Sequence of the first protein:
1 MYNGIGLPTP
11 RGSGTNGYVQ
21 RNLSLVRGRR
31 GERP

This data describes a binding interaction between two proteins.

Sequence of the second protein:
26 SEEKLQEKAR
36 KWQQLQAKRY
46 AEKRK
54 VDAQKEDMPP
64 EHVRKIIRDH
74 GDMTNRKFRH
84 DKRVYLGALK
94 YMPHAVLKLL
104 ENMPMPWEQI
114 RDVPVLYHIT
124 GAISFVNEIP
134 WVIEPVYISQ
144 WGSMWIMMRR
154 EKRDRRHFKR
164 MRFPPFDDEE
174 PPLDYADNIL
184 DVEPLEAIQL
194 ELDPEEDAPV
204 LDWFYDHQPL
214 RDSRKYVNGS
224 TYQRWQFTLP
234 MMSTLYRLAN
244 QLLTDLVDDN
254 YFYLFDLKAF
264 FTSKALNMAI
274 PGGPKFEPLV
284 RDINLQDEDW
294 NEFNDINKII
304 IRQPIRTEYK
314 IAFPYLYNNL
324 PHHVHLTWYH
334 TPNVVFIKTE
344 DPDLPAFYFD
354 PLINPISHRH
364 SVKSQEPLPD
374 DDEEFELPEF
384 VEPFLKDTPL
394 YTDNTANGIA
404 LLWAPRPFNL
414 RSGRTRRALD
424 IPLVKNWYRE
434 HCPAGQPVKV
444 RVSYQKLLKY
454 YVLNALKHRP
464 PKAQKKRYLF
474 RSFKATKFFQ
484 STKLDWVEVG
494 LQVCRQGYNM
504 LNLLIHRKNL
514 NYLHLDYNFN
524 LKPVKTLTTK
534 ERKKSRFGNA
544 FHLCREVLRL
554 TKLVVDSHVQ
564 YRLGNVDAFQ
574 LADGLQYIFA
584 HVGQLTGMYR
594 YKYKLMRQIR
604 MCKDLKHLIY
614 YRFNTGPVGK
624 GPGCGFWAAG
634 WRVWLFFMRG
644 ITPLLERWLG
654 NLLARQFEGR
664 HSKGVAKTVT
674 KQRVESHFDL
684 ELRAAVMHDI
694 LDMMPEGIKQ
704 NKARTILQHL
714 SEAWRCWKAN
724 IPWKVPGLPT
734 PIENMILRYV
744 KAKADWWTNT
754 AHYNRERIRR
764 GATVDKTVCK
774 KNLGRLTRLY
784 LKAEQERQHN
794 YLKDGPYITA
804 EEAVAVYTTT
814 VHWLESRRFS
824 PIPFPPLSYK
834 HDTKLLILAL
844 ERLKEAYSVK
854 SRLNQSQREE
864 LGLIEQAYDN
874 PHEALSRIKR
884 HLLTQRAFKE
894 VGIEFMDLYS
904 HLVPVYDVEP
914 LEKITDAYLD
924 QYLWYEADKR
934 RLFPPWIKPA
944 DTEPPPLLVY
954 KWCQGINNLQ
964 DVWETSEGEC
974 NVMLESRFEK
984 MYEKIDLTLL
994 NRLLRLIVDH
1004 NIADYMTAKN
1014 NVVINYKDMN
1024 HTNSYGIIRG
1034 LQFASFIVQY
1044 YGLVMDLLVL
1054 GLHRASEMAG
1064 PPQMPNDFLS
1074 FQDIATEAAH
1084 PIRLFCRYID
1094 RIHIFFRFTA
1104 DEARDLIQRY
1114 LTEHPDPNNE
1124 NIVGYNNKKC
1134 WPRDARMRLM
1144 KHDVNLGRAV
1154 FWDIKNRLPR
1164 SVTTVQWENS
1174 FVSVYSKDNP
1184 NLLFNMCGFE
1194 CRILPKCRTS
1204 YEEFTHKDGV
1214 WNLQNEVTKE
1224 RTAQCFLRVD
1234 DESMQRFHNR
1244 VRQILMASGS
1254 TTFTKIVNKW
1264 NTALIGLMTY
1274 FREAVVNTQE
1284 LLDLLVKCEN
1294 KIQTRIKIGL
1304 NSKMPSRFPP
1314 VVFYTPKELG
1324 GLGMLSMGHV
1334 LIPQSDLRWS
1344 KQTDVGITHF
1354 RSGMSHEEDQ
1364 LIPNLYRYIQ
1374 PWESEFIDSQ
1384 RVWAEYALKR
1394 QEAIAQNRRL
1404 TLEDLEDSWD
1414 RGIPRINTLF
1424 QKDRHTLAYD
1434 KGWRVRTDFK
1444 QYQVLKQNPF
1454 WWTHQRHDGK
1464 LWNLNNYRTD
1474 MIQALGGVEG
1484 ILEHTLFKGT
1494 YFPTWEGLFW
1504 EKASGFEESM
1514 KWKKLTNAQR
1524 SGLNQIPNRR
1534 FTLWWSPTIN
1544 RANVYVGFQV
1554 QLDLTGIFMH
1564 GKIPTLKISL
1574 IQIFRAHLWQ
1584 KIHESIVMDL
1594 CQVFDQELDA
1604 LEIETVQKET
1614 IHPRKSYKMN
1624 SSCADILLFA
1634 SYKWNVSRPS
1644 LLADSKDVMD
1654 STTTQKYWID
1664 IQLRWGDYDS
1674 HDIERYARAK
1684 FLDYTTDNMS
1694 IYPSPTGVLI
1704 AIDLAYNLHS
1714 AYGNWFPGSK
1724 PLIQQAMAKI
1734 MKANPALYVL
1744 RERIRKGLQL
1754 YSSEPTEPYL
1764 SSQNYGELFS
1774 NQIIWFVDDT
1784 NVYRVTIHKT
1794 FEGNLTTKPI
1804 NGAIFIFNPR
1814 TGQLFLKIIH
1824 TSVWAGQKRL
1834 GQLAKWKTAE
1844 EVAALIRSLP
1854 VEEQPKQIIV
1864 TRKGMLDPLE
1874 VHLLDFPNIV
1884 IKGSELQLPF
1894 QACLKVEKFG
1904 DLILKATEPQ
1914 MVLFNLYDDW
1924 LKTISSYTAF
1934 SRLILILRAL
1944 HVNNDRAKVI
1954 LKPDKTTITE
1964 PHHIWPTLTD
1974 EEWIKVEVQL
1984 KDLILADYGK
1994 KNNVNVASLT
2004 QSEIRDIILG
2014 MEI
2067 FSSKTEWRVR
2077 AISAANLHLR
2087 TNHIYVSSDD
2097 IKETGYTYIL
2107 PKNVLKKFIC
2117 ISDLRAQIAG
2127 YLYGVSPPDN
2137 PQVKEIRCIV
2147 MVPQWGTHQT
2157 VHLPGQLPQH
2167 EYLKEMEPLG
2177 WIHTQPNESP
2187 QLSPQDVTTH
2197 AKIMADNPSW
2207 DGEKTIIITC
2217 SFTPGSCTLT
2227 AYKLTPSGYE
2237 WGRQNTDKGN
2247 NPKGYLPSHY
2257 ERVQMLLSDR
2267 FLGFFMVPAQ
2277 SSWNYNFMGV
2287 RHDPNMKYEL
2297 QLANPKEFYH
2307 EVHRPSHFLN

Interface contacts:
Residue P281 in the second protein contacts residue P8 in the first protein (closest heavy-atom distance 3.8 Å).
Residue M1357 in the second protein interacts with residue G14 in the first protein (closest heavy-atom distance 3.9 Å).
Residue V1289 in the second protein contacts residue G14 in the first protein (closest heavy-atom distance 4.1 Å).
Residue H1352 in the second protein interacts with residue R21 in the first protein (closest heavy-atom distance 3.5 Å).
Residue L1334 in the second protein contacts residue Q20 in the first protein (closest heavy-atom distance 3.7 Å).
Residue R309 in the second protein contacts residue Y2 in the first protein (closest heavy-atom distance 3.8 Å).
Residue N1293 in the second protein is in contact with residue T15 in the first protein (closest heavy-atom distance 4.5 Å).
Residue T310 in the second protein contacts residue N3 in the first protein (closest heavy-atom distance 3.5 Å).
Residue S1338 in the second protein interacts with residue I5 in the first protein (closest heavy-atom distance 3.2 Å).
Residue F1353 in the second protein interacts with residue Y18 in the first protein (closest heavy-atom distance 4.1 Å).
Residue H1352 in the second protein contacts residue Q20 in the first protein (closest heavy-atom distance 2.6 Å).
Residue F1353 in the second protein contacts residue Q20 in the first protein (closest heavy-atom distance 2.7 Å).
Residue I308 in the second protein contacts residue N3 in the first protein (closest heavy-atom distance 3.2 Å).
Residue S1355 in the second protein is in contact with residue Q20 in the first protein (closest heavy-atom distance 4.5 Å).
Residue R309 in the second protein is in contact with residue N3 in the first protein (closest heavy-atom distance 3.3 Å).
Residue F1353 in the second protein contacts residue N22 in the first protein (closest heavy-atom distance 3.5 Å).
Residue T1351 in the second protein contacts residue L25 in the first protein (closest heavy-atom distance 4.0 Å).
Residue P274 in the second protein interacts with residue M1 in the first protein (closest heavy-atom distance 3.3 Å).
Residue Q1337 in the second protein contacts residue I5 in the first protein (closest heavy-atom distance 3.8 Å).
Residue H1352 in the second protein is in contact with residue V19 in the first protein (closest heavy-atom distance 4.2 Å).
Residue H1352 in the second protein contacts residue I5 in the first protein (closest heavy-atom distance 3.6 Å).
Residue E280 in the second protein interacts with residue R11 in the first protein (closest heavy-atom distance 2.8 Å).
Residue G1356 in the second protein contacts residue T15 in the first protein (closest heavy-atom distance 2.6 Å).
Residue P307 in the second protein is in contact with residue N3 in the first protein (closest heavy-atom distance 3.4 Å).
Residue T1351 in the second protein contacts residue N22 in the first protein (closest heavy-atom distance 3.7 Å).
Residue R1354 in the second protein interacts with residue Q20 in the first protein (closest heavy-atom distance 4.5 Å).
Residue V1289 in the second protein contacts residue S13 in the first protein (closest heavy-atom distance 4.5 Å).
Residue L1340 in the second protein is in contact with residue I5 in the first protein (closest heavy-atom distance 3.4 Å).
Residue R1354 in the second protein is in contact with residue G6 in the first protein (closest heavy-atom distance 3.5 Å).
Residue F279 in the second protein interacts with residue P8 in the first protein (closest heavy-atom distance 4.6 Å).
Residue E311 in the second protein contacts residue M1 in the first protein (closest heavy-atom distance 4.4 Å).
Residue Q1337 in the second protein is in contact with residue G6 in the first protein (closest heavy-atom distance 3.8 Å).
Residue N270 in the second protein is in contact with residue M1 in the first protein (closest heavy-atom distance 4.5 Å).
Residue D1339 in the second protein is in contact with residue I5 in the first protein (closest heavy-atom distance 4.1 Å).
Residue E311 in the second protein is in contact with residue Y2 in the first protein (closest heavy-atom distance 3.5 Å).
Residue S1358 in the second protein contacts residue N16 in the first protein (closest heavy-atom distance 4.5 Å).
Residue R1354 in the second protein interacts with residue L7 in the first protein (closest heavy-atom distance 3.4 Å).
Residue I1350 in the second protein interacts with residue L25 in the first protein (closest heavy-atom distance 3.4 Å).
Residue P274 in the second protein is in contact with residue Y2 in the first protein (closest heavy-atom distance 4.0 Å).
Residue R1354 in the second protein contacts residue G17 in the first protein (closest heavy-atom distance 4.5 Å).
Residue N1293 in the second protein is in contact with residue G14 in the first protein (closest heavy-atom distance 2.8 Å).
Residue S1355 in the second protein is in contact with residue T15 in the first protein (closest heavy-atom distance 2.6 Å).
Residue Q1337 in the second protein contacts residue V19 in the first protein (closest heavy-atom distance 4.0 Å).
Residue K1290 in the second protein is in contact with residue S13 in the first protein (closest heavy-atom distance 4.3 Å).
Residue S1355 in the second protein is in contact with residue G17 in the first protein (closest heavy-atom distance 3.4 Å).
Residue G1356 in the second protein contacts residue G14 in the first protein (closest heavy-atom distance 4.0 Å).
Residue F1353 in the second protein interacts with residue V19 in the first protein (closest heavy-atom distance 3.4 Å).
Residue S1355 in the second protein interacts with residue Y18 in the first protein (closest heavy-atom distance 3.6 Å).
Residue K1290 in the second protein interacts with residue G12 in the first protein (closest heavy-atom distance 3.9 Å).
Residue E1360 in the second protein is in contact with residue N16 in the first protein (closest heavy-atom distance 3.4 Å).
Residue R1354 in the second protein contacts residue V19 in the first protein (closest heavy-atom distance 3.6 Å).
Residue H1352 in the second protein contacts residue N22 in the first protein (closest heavy-atom distance 3.5 Å).
Residue R1354 in the second protein interacts with residue Y18 in the first protein (closest heavy-atom distance 4.2 Å).
Residue I1350 in the second protein is in contact with residue N22 in the first protein (closest heavy-atom distance 3.4 Å).
Residue A272 in the second protein contacts residue M1 in the first protein (closest heavy-atom distance 3.6 Å).
Residue N270 in the second protein is in contact with residue P8 in the first protein (closest heavy-atom distance 4.0 Å).
Residue S1355 in the second protein contacts residue N16 in the first protein (closest heavy-atom distance 4.1 Å).
Residue K1290 in the second protein contacts residue G14 in the first protein (closest heavy-atom distance 4.4 Å).
Residue T310 in the second protein is in contact with residue Y2 in the first protein (closest heavy-atom distance 4.2 Å).
Residue T310 in the second protein is in contact with residue M1 in the first protein (closest heavy-atom distance 3.5 Å).